This data describes a binding interaction between two proteins.

Residue-level contacts at the interface:
Residue G133 in chain B contacts residue R91 in chain A (closest heavy-atom distance 2.6 Å).
Residue I183 in chain B contacts residue L88 in chain A (closest heavy-atom distance 3.1 Å).
Residue L142 in chain B interacts with residue H77 in chain A (closest heavy-atom distance 3.3 Å).
Residue Q186 in chain B is in contact with residue N95 in chain A (closest heavy-atom distance 3.6 Å).
Residue E180 in chain B contacts residue L88 in chain A (closest heavy-atom distance 3.0 Å).
Residue Q131 in chain B is in contact with residue R84 in chain A (closest heavy-atom distance 3.3 Å).
Residue P132 in chain B interacts with residue R84 in chain A (closest heavy-atom distance 3.5 Å).
Residue D138 in chain B interacts with residue R84 in chain A (closest heavy-atom distance 3.8 Å).
Residue Y153 in chain B interacts with residue L70 in chain A (closest heavy-atom distance 3.7 Å).
Residue P154 in chain B interacts with residue I67 in chain A (closest heavy-atom distance 3.7 Å).
Residue L149 in chain B interacts with residue L70 in chain A (closest heavy-atom distance 3.7 Å).
Residue L176 in chain B interacts with residue I85 in chain A (closest heavy-atom distance 3.6 Å).
Residue L190 in chain B is in contact with residue R98 in chain A (closest heavy-atom distance 3.5 Å).
Residue D136 in chain B interacts with residue Q81 in chain A (closest heavy-atom distance 3.9 Å).
Residue L42 in chain B interacts with residue T50 in chain A (closest heavy-atom distance 3.1 Å).
Residue I183 in chain B interacts with residue N95 in chain A (closest heavy-atom distance 3.5 Å).
Residue M189 in chain B contacts residue L99 in chain A (closest heavy-atom distance 3.5 Å).
Residue Q186 in chain B is in contact with residue L99 in chain A (closest heavy-atom distance 4.2 Å).
Residue S134 in chain B contacts residue R84 in chain A (closest heavy-atom distance 3.3 Å).
Residue I183 in chain B interacts with residue A92 in chain A (closest heavy-atom distance 4.0 Å).
Residue I193 in chain B interacts with residue S103 in chain A (closest heavy-atom distance 4.0 Å).
Residue W169 in chain B is in contact with residue L78 in chain A (closest heavy-atom distance 3.9 Å).
Residue G113 in chain B is in contact with residue F66 in chain A (closest heavy-atom distance 3.6 Å).
Residue P154 in chain B interacts with residue R60 in chain A (closest heavy-atom distance 3.5 Å).
Residue M139 in chain B contacts residue Q81 in chain A (closest heavy-atom distance 3.7 Å).
Residue L155 in chain B interacts with residue I67 in chain A (closest heavy-atom distance 3.5 Å).
Residue R197 in chain B is in contact with residue Y102 in chain A (closest heavy-atom distance 4.1 Å).
Residue I183 in chain B is in contact with residue R91 in chain A (closest heavy-atom distance 3.7 Å).
Residue W169 in chain B is in contact with residue Q81 in chain A (closest heavy-atom distance 3.3 Å).
Residue I193 in chain B is in contact with residue L99 in chain A (closest heavy-atom distance 3.9 Å).
Residue Y179 in chain B contacts residue L88 in chain A (closest heavy-atom distance 4.0 Å).
Residue Q187 in chain B contacts residue N95 in chain A (closest heavy-atom distance 2.4 Å).
Residue M121 in chain B contacts residue R73 in chain A (closest heavy-atom distance 2.7 Å).
Residue I193 in chain B contacts residue Y102 in chain A (closest heavy-atom distance 4.0 Å).
Residue R197 in chain B interacts with residue G106 in chain A (closest heavy-atom distance 3.6 Å).
Residue W169 in chain B interacts with residue A74 in chain A (closest heavy-atom distance 3.3 Å).
Residue G129 in chain B interacts with residue R80 in chain A (closest heavy-atom distance 3.6 Å).
Residue Y153 in chain B is in contact with residue I67 in chain A (closest heavy-atom distance 3.4 Å).
Residue L190 in chain B interacts with residue L99 in chain A (closest heavy-atom distance 3.4 Å).
Residue P132 in chain B contacts residue R83 in chain A (closest heavy-atom distance 3.8 Å).
Residue A194 in chain B contacts residue Y102 in chain A (closest heavy-atom distance 3.8 Å).
Residue G133 in chain B is in contact with residue T87 in chain A (closest heavy-atom distance 3.6 Å).
Residue M139 in chain B contacts residue H77 in chain A (closest heavy-atom distance 3.3 Å).
Residue G135 in chain B contacts residue R84 in chain A (closest heavy-atom distance 3.8 Å).
Residue P132 in chain B interacts with residue T87 in chain A (closest heavy-atom distance 2.7 Å).
Residue S134 in chain B contacts residue R91 in chain A (closest heavy-atom distance 4.2 Å).
Residue P128 in chain B is in contact with residue R80 in chain A (closest heavy-atom distance 2.4 Å).
Residue L176 in chain B contacts residue Q81 in chain A (closest heavy-atom distance 3.7 Å).
Residue M139 in chain B contacts residue R84 in chain A (closest heavy-atom distance 3.3 Å).
Residue E180 in chain B interacts with residue R91 in chain A (closest heavy-atom distance 3.3 Å).
Residue L176 in chain B contacts residue L88 in chain A (closest heavy-atom distance 3.5 Å).
Residue T40 in chain B is in contact with residue T50 in chain A (closest heavy-atom distance 3.3 Å).
Residue L190 in chain B contacts residue N95 in chain A (closest heavy-atom distance 3.4 Å).
Residue L190 in chain B interacts with residue Y102 in chain A (closest heavy-atom distance 3.5 Å).
Residue D136 in chain B interacts with residue R84 in chain A (closest heavy-atom distance 3.6 Å).
Residue I137 in chain B interacts with residue R84 in chain A (closest heavy-atom distance 3.6 Å).
Residue S41 in chain B interacts with residue T50 in chain A (closest heavy-atom distance 3.3 Å).
Residue T40 in chain B is in contact with residue Q49 in chain A (closest heavy-atom distance 3.1 Å).
Residue V152 in chain B interacts with residue R60 in chain A (closest heavy-atom distance 3.3 Å).
Residue W169 in chain B is in contact with residue H77 in chain A (closest heavy-atom distance 3.6 Å).

Sequence of chain A:
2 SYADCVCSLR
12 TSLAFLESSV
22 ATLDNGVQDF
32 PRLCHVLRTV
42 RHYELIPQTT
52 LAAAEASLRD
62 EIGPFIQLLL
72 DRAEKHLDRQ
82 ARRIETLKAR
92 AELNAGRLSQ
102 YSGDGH

Sequence of chain B:
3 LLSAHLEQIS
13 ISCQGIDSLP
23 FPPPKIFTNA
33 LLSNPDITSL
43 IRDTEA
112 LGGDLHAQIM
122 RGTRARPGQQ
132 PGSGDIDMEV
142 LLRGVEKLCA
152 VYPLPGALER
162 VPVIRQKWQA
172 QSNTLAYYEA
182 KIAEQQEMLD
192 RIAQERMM